Sequence of the first protein:
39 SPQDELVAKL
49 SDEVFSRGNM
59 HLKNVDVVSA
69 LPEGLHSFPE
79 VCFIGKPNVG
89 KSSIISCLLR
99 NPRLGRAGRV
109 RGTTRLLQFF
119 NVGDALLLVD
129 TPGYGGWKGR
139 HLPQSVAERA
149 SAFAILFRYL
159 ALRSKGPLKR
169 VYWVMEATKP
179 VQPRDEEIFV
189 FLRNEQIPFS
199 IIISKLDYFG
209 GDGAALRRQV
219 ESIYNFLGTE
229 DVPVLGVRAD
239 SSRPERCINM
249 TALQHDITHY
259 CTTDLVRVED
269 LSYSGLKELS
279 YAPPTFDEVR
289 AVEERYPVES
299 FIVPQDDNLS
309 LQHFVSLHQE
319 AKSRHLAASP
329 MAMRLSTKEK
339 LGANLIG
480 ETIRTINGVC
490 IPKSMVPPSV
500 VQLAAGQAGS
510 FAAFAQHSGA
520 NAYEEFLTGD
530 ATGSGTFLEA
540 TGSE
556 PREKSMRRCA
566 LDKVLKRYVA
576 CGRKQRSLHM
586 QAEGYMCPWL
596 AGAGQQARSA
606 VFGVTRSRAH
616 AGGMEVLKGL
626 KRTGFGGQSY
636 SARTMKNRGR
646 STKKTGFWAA

These two protein chains interact to form a complex.

Sequence of the second protein:
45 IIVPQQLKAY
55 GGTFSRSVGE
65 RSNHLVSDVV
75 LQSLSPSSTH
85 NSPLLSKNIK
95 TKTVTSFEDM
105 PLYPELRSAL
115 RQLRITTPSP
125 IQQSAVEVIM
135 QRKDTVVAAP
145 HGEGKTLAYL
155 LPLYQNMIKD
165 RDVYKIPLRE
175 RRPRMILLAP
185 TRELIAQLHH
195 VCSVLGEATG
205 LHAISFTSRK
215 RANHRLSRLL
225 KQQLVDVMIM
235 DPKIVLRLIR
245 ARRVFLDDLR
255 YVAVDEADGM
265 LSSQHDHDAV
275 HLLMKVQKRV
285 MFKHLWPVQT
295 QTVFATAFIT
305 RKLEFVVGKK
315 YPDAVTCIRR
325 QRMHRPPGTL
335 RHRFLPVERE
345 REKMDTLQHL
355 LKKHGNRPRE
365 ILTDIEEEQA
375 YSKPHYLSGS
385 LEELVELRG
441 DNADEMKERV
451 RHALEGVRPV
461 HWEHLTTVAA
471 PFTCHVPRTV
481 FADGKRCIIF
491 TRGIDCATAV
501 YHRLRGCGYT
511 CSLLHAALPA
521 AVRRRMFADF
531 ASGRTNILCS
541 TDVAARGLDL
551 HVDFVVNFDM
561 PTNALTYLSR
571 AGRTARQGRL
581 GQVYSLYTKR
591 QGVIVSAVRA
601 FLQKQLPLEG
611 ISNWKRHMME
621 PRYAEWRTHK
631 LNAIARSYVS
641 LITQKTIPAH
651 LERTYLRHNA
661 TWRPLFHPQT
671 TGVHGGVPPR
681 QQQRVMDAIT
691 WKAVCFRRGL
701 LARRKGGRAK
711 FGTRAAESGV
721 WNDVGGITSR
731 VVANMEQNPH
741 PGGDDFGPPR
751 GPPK

Contacts between the two chains:
Residue P48 in the second protein contacts residue W653 in the first protein (closest heavy-atom distance 3.6 Å).
Residue A693 in the second protein contacts residue L570 in the first protein (closest heavy-atom distance 3.9 Å).
Residue V47 in the second protein is in contact with residue Y573 in the first protein (closest heavy-atom distance 3.7 Å).
Residue F696 in the second protein contacts residue V574 in the first protein (closest heavy-atom distance 3.5 Å).
Residue K692 in the second protein interacts with residue L566 in the first protein (closest heavy-atom distance 3.7 Å).
Residue I689 in the second protein is in contact with residue V569 in the first protein (closest heavy-atom distance 4.0 Å).
Residue V47 in the second protein is in contact with residue V569 in the first protein (closest heavy-atom distance 4.8 Å).
Residue R704 in the second protein interacts with residue V574 in the first protein (closest heavy-atom distance 5.0 Å).
Residue F696 in the second protein contacts residue A575 in the first protein (closest heavy-atom distance 4.7 Å).
Residue I46 in the second protein contacts residue W653 in the first protein (closest heavy-atom distance 4.0 Å).
Residue Q50 in the second protein contacts residue V569 in the first protein (closest heavy-atom distance 4.2 Å).
Residue I45 in the second protein contacts residue Y573 in the first protein (closest heavy-atom distance 3.5 Å).
Residue Q50 in the second protein is in contact with residue Y573 in the first protein (closest heavy-atom distance 3.3 Å).
Residue F696 in the second protein interacts with residue L570 in the first protein (closest heavy-atom distance 3.9 Å).
Residue I46 in the second protein is in contact with residue Y573 in the first protein (closest heavy-atom distance 4.0 Å).
Residue R704 in the second protein contacts residue A575 in the first protein (closest heavy-atom distance 4.2 Å).
Residue R697 in the second protein interacts with residue V574 in the first protein (closest heavy-atom distance 4.1 Å).
Residue A693 in the second protein contacts residue V574 in the first protein (closest heavy-atom distance 4.1 Å).
Residue I45 in the second protein contacts residue V574 in the first protein (closest heavy-atom distance 3.6 Å).
Residue L700 in the second protein interacts with residue V574 in the first protein (closest heavy-atom distance 4.0 Å).
Residue P48 in the second protein is in contact with residue Y573 in the first protein (closest heavy-atom distance 3.5 Å).
Residue L700 in the second protein is in contact with residue A575 in the first protein (closest heavy-atom distance 4.2 Å).
Residue K692 in the second protein interacts with residue L570 in the first protein (closest heavy-atom distance 4.0 Å).